Sequence of chain B:
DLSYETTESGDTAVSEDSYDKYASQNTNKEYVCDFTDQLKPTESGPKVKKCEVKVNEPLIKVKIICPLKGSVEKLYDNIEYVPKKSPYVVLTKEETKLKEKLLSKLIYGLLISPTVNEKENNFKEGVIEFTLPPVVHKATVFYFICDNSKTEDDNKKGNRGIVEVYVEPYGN

Sequence of chain A:
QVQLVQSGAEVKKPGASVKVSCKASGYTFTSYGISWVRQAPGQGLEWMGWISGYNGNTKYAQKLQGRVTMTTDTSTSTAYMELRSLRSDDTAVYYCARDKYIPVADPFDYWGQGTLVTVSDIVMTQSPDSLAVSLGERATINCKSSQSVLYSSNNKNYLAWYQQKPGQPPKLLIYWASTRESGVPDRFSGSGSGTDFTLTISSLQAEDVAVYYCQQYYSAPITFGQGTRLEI

These two protein chains interact to form a complex.

Residue-level contacts at the interface:
Residue Y241 in chain A interacts with residue S132 in chain B (closest heavy-atom distance 4.6 Å).
Residue S176 in chain A interacts with residue P106 in chain B (closest heavy-atom distance 4.4 Å).
Residue N59 in chain A is in contact with residue N47 in chain B (closest heavy-atom distance 3.4 Å).
Residue S33 in chain A is in contact with residue P153 in chain B (closest heavy-atom distance 3.6 Å).
Residue Y56 in chain A contacts residue P77 in chain B (closest heavy-atom distance 2.9 Å).
Residue Y174 in chain A contacts residue I131 in chain B (closest heavy-atom distance 3.8 Å).
Residue Y174 in chain A contacts residue P106 in chain B (closest heavy-atom distance 3.3 Å).
Residue Y181 in chain A contacts residue P133 in chain B (closest heavy-atom distance 3.8 Å).
Residue N59 in chain A interacts with residue T46 in chain B (closest heavy-atom distance 3.2 Å).
Residue Y174 in chain A is in contact with residue S132 in chain B (closest heavy-atom distance 4.3 Å).
Residue S242 in chain A is in contact with residue T134 in chain B (closest heavy-atom distance 3.6 Å).
Residue N57 in chain A contacts residue T46 in chain B (closest heavy-atom distance 3.8 Å).
Residue S33 in chain A contacts residue V154 in chain B (closest heavy-atom distance 4.7 Å).
Residue V106 in chain A contacts residue P133 in chain B (closest heavy-atom distance 3.5 Å).
Residue I104 in chain A contacts residue T150 in chain B (closest heavy-atom distance 3.9 Å).
Residue Y103 in chain A is in contact with residue L151 in chain B (closest heavy-atom distance 3.5 Å).
Residue D108 in chain A is in contact with residue L130 in chain B (closest heavy-atom distance 3.7 Å).
Residue S176 in chain A contacts residue K104 in chain B (closest heavy-atom distance 3.3 Å).
Residue Y103 in chain A interacts with residue L78 in chain B (closest heavy-atom distance 3.7 Å).
Residue V106 in chain A is in contact with residue S132 in chain B (closest heavy-atom distance 3.1 Å).
Residue S175 in chain A interacts with residue N141 in chain B (closest heavy-atom distance 3.5 Å).
Residue Y241 in chain A is in contact with residue T134 in chain B (closest heavy-atom distance 2.8 Å).
Residue Y240 in chain A contacts residue P133 in chain B (closest heavy-atom distance 4.1 Å).
Residue N57 in chain A contacts residue L78 in chain B (closest heavy-atom distance 4.5 Å).
Residue N177 in chain A is in contact with residue Y107 in chain B (closest heavy-atom distance 3.6 Å).
Residue T32 in chain A contacts residue P153 in chain B (closest heavy-atom distance 4.0 Å).
Residue K102 in chain A contacts residue L130 in chain B (closest heavy-atom distance 3.3 Å).
Residue Y103 in chain A is in contact with residue L129 in chain B (closest heavy-atom distance 3.4 Å).
Residue Y174 in chain A is in contact with residue E139 in chain B (closest heavy-atom distance 3.7 Å).
Residue L173 in chain A interacts with residue E139 in chain B (closest heavy-atom distance 3.3 Å).
Residue Y174 in chain A is in contact with residue P133 in chain B (closest heavy-atom distance 3.5 Å).
Residue P105 in chain A interacts with residue S132 in chain B (closest heavy-atom distance 4.2 Å).
Residue Y103 in chain A interacts with residue P153 in chain B (closest heavy-atom distance 3.5 Å).
Residue I104 in chain A interacts with residue L130 in chain B (closest heavy-atom distance 3.4 Å).
Residue Y103 in chain A is in contact with residue G128 in chain B (closest heavy-atom distance 3.2 Å).
Residue S176 in chain A interacts with residue S105 in chain B (closest heavy-atom distance 2.9 Å).
Residue S176 in chain A is in contact with residue N141 in chain B (closest heavy-atom distance 2.9 Å).
Residue S176 in chain A interacts with residue N140 in chain B (closest heavy-atom distance 3.7 Å).
Residue S176 in chain A interacts with residue Y107 in chain B (closest heavy-atom distance 3.4 Å).
Residue Y174 in chain A contacts residue N140 in chain B (closest heavy-atom distance 2.7 Å).
Residue Y241 in chain A contacts residue P133 in chain B (closest heavy-atom distance 3.3 Å).
Residue N59 in chain A interacts with residue N45 in chain B (closest heavy-atom distance 2.5 Å).
Residue I104 in chain A contacts residue S132 in chain B (closest heavy-atom distance 4.1 Å).
Residue Y181 in chain A is in contact with residue I131 in chain B (closest heavy-atom distance 4.1 Å).
Residue I104 in chain A contacts residue I131 in chain B (closest heavy-atom distance 4.3 Å).
Residue Y103 in chain A interacts with residue P152 in chain B (closest heavy-atom distance 3.6 Å).
Residue A107 in chain A contacts residue L130 in chain B (closest heavy-atom distance 4.2 Å).
Residue S242 in chain A is in contact with residue E137 in chain B (closest heavy-atom distance 4.1 Å).
Residue Y103 in chain A is in contact with residue T150 in chain B (closest heavy-atom distance 2.7 Å).
Residue A107 in chain A interacts with residue I131 in chain B (closest heavy-atom distance 4.2 Å).
Residue S175 in chain A interacts with residue E139 in chain B (closest heavy-atom distance 2.9 Å).
Residue V106 in chain A interacts with residue T134 in chain B (closest heavy-atom distance 4.7 Å).
Residue Y103 in chain A interacts with residue L130 in chain B (closest heavy-atom distance 2.9 Å).
Residue S175 in chain A interacts with residue K104 in chain B (closest heavy-atom distance 4.1 Å).
Residue Y56 in chain A interacts with residue L78 in chain B (closest heavy-atom distance 4.1 Å).
Residue A243 in chain A contacts residue E137 in chain B (closest heavy-atom distance 4.0 Å).
Residue Y241 in chain A is in contact with residue E139 in chain B (closest heavy-atom distance 3.1 Å).
Residue V106 in chain A is in contact with residue I131 in chain B (closest heavy-atom distance 4.5 Å).
Residue T60 in chain A interacts with residue N45 in chain B (closest heavy-atom distance 3.8 Å).
Residue Y174 in chain A contacts residue S105 in chain B (closest heavy-atom distance 4.3 Å).